Contacts between the two chains:
Residue F295 in chain A contacts residue A27 in chain B (closest heavy-atom distance 4.1 Å).
Residue K319 in chain A interacts with residue K89 in chain B (closest heavy-atom distance 3.9 Å).
Residue S299 in chain A contacts residue Q25 in chain B (closest heavy-atom distance 3.5 Å).
Residue H306 in chain A interacts with residue E17 in chain B (closest heavy-atom distance 3.5 Å).
Residue F295 in chain A contacts residue T31 in chain B (closest heavy-atom distance 4.1 Å).
Residue R292 in chain A contacts residue F32 in chain B (closest heavy-atom distance 4.4 Å).
Residue K517 in chain A is in contact with residue M98 in chain B (closest heavy-atom distance 3.5 Å).
Residue K288 in chain A interacts with residue F32 in chain B (closest heavy-atom distance 4.3 Å).
Residue I316 in chain A interacts with residue M1 in chain B (closest heavy-atom distance 3.3 Å).
Residue Y341 in chain A contacts residue K97 in chain B (closest heavy-atom distance 3.2 Å).
Residue L503 in chain A is in contact with residue L105 in chain B (closest heavy-atom distance 4.5 Å).
Residue S344 in chain A is in contact with residue D94 in chain B (closest heavy-atom distance 4.4 Å).
Residue H306 in chain A is in contact with residue C21 in chain B (closest heavy-atom distance 3.0 Å).
Residue K517 in chain A interacts with residue D94 in chain B (closest heavy-atom distance 3.4 Å).
Residue K338 in chain A contacts residue N87 in chain B (closest heavy-atom distance 4.1 Å).
Residue N318 in chain A contacts residue M1 in chain B (closest heavy-atom distance 3.7 Å).
Residue V321 in chain A interacts with residue N87 in chain B (closest heavy-atom distance 3.5 Å).
Residue F295 in chain A contacts residue L24 in chain B (closest heavy-atom distance 4.4 Å).
Residue K288 in chain A is in contact with residue G35 in chain B (closest heavy-atom distance 4.2 Å).
Residue K433 in chain A is in contact with residue Q93 in chain B (closest heavy-atom distance 3.4 Å).
Residue L284 in chain A interacts with residue K38 in chain B (closest heavy-atom distance 3.7 Å).
Residue L510 in chain A contacts residue Q101 in chain B (closest heavy-atom distance 3.6 Å).
Residue L510 in chain A interacts with residue L102 in chain B (closest heavy-atom distance 3.5 Å).
Residue L302 in chain A interacts with residue C21 in chain B (closest heavy-atom distance 3.6 Å).
Residue L281 in chain A interacts with residue R39 in chain B (closest heavy-atom distance 3.3 Å).
Residue K517 in chain A contacts residue T95 in chain B (closest heavy-atom distance 4.0 Å).
Residue N285 in chain A contacts residue R39 in chain B (closest heavy-atom distance 2.6 Å).
Residue L302 in chain A interacts with residue L24 in chain B (closest heavy-atom distance 3.7 Å).
Residue G340 in chain A contacts residue Q93 in chain B (closest heavy-atom distance 4.1 Å).
Residue L291 in chain A contacts residue T31 in chain B (closest heavy-atom distance 3.8 Å).
Residue K433 in chain A contacts residue K97 in chain B (closest heavy-atom distance 3.3 Å).
Residue N318 in chain A contacts residue Q2 in chain B (closest heavy-atom distance 3.8 Å).
Residue L284 in chain A is in contact with residue F34 in chain B (closest heavy-atom distance 3.7 Å).
Residue L503 in chain A contacts residue I108 in chain B (closest heavy-atom distance 3.8 Å).
Residue Y341 in chain A contacts residue Q93 in chain B (closest heavy-atom distance 4.0 Å).
Residue Y339 in chain A interacts with residue Q93 in chain B (closest heavy-atom distance 4.1 Å).
Residue S317 in chain A is in contact with residue Q2 in chain B (closest heavy-atom distance 3.4 Å).
Residue N310 in chain A contacts residue N14 in chain B (closest heavy-atom distance 4.3 Å).
Residue S317 in chain A contacts residue M1 in chain B (closest heavy-atom distance 3.8 Å).
Residue G340 in chain A contacts residue N87 in chain B (closest heavy-atom distance 4.5 Å).
Residue D343 in chain A interacts with residue N87 in chain B (closest heavy-atom distance 3.2 Å).
Residue L281 in chain A contacts residue K38 in chain B (closest heavy-atom distance 3.8 Å).
Residue K288 in chain A contacts residue T31 in chain B (closest heavy-atom distance 3.2 Å).
Residue V513 in chain A interacts with residue M98 in chain B (closest heavy-atom distance 3.6 Å).
Residue K433 in chain A contacts residue K89 in chain B (closest heavy-atom distance 3.9 Å).
Residue F295 in chain A is in contact with residue S28 in chain B (closest heavy-atom distance 3.5 Å).
Residue V513 in chain A contacts residue D94 in chain B (closest heavy-atom distance 4.6 Å).
Residue W309 in chain A contacts residue E17 in chain B (closest heavy-atom distance 3.6 Å).
Residue W309 in chain A contacts residue N14 in chain B (closest heavy-atom distance 3.1 Å).
Residue S344 in chain A contacts residue A90 in chain B (closest heavy-atom distance 3.3 Å).
Residue V506 in chain A contacts residue L105 in chain B (closest heavy-atom distance 3.6 Å).
Residue D343 in chain A is in contact with residue A90 in chain B (closest heavy-atom distance 3.6 Å).
Residue K499 in chain A interacts with residue P111 in chain B (closest heavy-atom distance 3.6 Å).
Residue V506 in chain A interacts with residue Q101 in chain B (closest heavy-atom distance 4.5 Å).
Residue I316 in chain A contacts residue Q2 in chain B (closest heavy-atom distance 4.0 Å).
Residue R509 in chain A interacts with residue Q101 in chain B (closest heavy-atom distance 3.5 Å).
Residue S344 in chain A contacts residue Q93 in chain B (closest heavy-atom distance 3.5 Å).
Residue F606 in chain A is in contact with residue M98 in chain B (closest heavy-atom distance 4.5 Å).
Residue L298 in chain A contacts residue L24 in chain B (closest heavy-atom distance 4.1 Å).
Residue E602 in chain A interacts with residue T95 in chain B (closest heavy-atom distance 4.2 Å).

Sequence of chain B:
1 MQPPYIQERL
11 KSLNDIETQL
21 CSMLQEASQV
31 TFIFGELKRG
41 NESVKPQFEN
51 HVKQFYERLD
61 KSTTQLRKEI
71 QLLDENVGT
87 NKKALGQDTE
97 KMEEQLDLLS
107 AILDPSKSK

This data describes a binding interaction between two proteins.

Sequence of chain A:
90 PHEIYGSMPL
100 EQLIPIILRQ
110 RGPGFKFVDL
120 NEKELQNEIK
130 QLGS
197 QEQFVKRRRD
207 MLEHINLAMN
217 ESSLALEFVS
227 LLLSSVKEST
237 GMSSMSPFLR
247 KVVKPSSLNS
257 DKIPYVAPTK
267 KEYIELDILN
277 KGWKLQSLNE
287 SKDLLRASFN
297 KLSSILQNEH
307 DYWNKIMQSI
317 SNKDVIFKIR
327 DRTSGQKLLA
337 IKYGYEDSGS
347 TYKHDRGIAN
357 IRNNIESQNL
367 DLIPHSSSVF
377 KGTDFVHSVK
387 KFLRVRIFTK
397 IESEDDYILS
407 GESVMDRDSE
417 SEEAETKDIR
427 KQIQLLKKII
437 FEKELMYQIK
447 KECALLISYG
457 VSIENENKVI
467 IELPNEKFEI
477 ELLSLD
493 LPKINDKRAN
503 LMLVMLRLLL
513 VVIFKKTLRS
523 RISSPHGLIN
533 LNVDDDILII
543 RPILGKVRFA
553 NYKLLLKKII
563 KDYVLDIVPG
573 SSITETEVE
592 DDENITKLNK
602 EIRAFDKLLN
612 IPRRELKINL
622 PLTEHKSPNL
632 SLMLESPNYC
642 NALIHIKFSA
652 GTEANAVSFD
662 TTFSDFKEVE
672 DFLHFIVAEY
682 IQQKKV